Sequence of the second protein:
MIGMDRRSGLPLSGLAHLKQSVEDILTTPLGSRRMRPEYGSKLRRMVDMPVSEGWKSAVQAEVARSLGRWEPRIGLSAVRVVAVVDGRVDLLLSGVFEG

Contacts between the two chains:
Residue P363 in the first protein interacts with residue P50 in the second protein (closest heavy-atom distance 3.3 Å).
Residue E366 in the first protein interacts with residue V47 in the second protein (closest heavy-atom distance 3.5 Å).
Residue R371 in the first protein is in contact with residue L93 in the second protein (closest heavy-atom distance 3.0 Å).
Residue S219 in the first protein contacts residue P50 in the second protein (closest heavy-atom distance 3.7 Å).
Residue Y264 in the first protein contacts residue R45 in the second protein (closest heavy-atom distance 3.3 Å).
Residue T375 in the first protein interacts with residue V96 in the second protein (closest heavy-atom distance 3.3 Å).
Residue W267 in the first protein contacts residue R44 in the second protein (closest heavy-atom distance 3.5 Å).
Residue F280 in the first protein interacts with residue D86 in the second protein (closest heavy-atom distance 3.7 Å).
Residue F370 in the first protein is in contact with residue L91 in the second protein (closest heavy-atom distance 3.4 Å).
Residue N367 in the first protein is in contact with residue V89 in the second protein (closest heavy-atom distance 2.8 Å).
Residue R371 in the first protein interacts with residue L91 in the second protein (closest heavy-atom distance 2.9 Å).
Residue R260 in the first protein interacts with residue R45 in the second protein (closest heavy-atom distance 3.0 Å).
Residue N367 in the first protein contacts residue R88 in the second protein (closest heavy-atom distance 3.4 Å).
Residue N223 in the first protein interacts with residue R45 in the second protein (closest heavy-atom distance 3.4 Å).
Residue E366 in the first protein contacts residue G87 in the second protein (closest heavy-atom distance 3.2 Å).
Residue P364 in the first protein contacts residue G87 in the second protein (closest heavy-atom distance 3.4 Å).
Residue F370 in the first protein is in contact with residue E23 in the second protein (closest heavy-atom distance 3.6 Å).
Residue T375 in the first protein interacts with residue G95 in the second protein (closest heavy-atom distance 3.5 Å).
Residue S220 in the first protein contacts residue D48 in the second protein (closest heavy-atom distance 2.8 Å).
Residue R260 in the first protein contacts residue R44 in the second protein (closest heavy-atom distance 3.4 Å).
Residue N269 in the first protein interacts with residue D48 in the second protein (closest heavy-atom distance 2.6 Å).
Residue E373 in the first protein interacts with residue G95 in the second protein (closest heavy-atom distance 3.4 Å).
Residue V372 in the first protein interacts with residue K19 in the second protein (closest heavy-atom distance 3.1 Å).
Residue R270 in the first protein interacts with residue D86 in the second protein (closest heavy-atom distance 3.4 Å).
Residue V372 in the first protein is in contact with residue L93 in the second protein (closest heavy-atom distance 3.4 Å).
Residue N223 in the first protein is in contact with residue R44 in the second protein (closest heavy-atom distance 2.5 Å).
Residue A365 in the first protein contacts residue M49 in the second protein (closest heavy-atom distance 2.6 Å).
Residue A365 in the first protein contacts residue W55 in the second protein (closest heavy-atom distance 3.6 Å).
Residue V374 in the first protein interacts with residue G95 in the second protein (closest heavy-atom distance 3.3 Å).
Residue E373 in the first protein interacts with residue L93 in the second protein (closest heavy-atom distance 2.9 Å).
Residue D376 in the first protein is in contact with residue V96 in the second protein (closest heavy-atom distance 3.7 Å).
Residue P364 in the first protein contacts residue D48 in the second protein (closest heavy-atom distance 3.3 Å).
Residue A365 in the first protein interacts with residue G87 in the second protein (closest heavy-atom distance 3.7 Å).
Residue A365 in the first protein contacts residue V47 in the second protein (closest heavy-atom distance 3.6 Å).
Residue A365 in the first protein contacts residue D48 in the second protein (closest heavy-atom distance 2.6 Å).
Residue V374 in the first protein contacts residue I74 in the second protein (closest heavy-atom distance 3.8 Å).
Residue N369 in the first protein contacts residue L91 in the second protein (closest heavy-atom distance 2.8 Å).
Residue E366 in the first protein contacts residue D86 in the second protein (closest heavy-atom distance 3.7 Å).
Residue R371 in the first protein interacts with residue L92 in the second protein (closest heavy-atom distance 3.6 Å).
Residue S222 in the first protein interacts with residue D48 in the second protein (closest heavy-atom distance 2.6 Å).
Residue N369 in the first protein is in contact with residue D90 in the second protein (closest heavy-atom distance 3.6 Å).
Residue P368 in the first protein is in contact with residue V89 in the second protein (closest heavy-atom distance 3.3 Å).
Residue R265 in the first protein interacts with residue R45 in the second protein (closest heavy-atom distance 3.2 Å).
Residue E373 in the first protein is in contact with residue K19 in the second protein (closest heavy-atom distance 3.6 Å).
Residue D376 in the first protein interacts with residue F97 in the second protein (closest heavy-atom distance 3.5 Å).
Residue N367 in the first protein is in contact with residue G87 in the second protein (closest heavy-atom distance 3.3 Å).
Residue N223 in the first protein interacts with residue V47 in the second protein (closest heavy-atom distance 2.8 Å).
Residue T375 in the first protein contacts residue F97 in the second protein (closest heavy-atom distance 2.8 Å).
Residue F280 in the first protein is in contact with residue G87 in the second protein (closest heavy-atom distance 3.4 Å).
Residue P364 in the first protein contacts residue M49 in the second protein (closest heavy-atom distance 3.4 Å).
Residue N369 in the first protein interacts with residue V89 in the second protein (closest heavy-atom distance 2.9 Å).
Residue D240 in the first protein is in contact with residue R44 in the second protein (closest heavy-atom distance 3.8 Å).
Residue E373 in the first protein contacts residue L92 in the second protein (closest heavy-atom distance 3.4 Å).
Residue A365 in the first protein contacts residue V51 in the second protein (closest heavy-atom distance 3.6 Å).
Residue P363 in the first protein interacts with residue V51 in the second protein (closest heavy-atom distance 2.8 Å).
Residue D240 in the first protein is in contact with residue T27 in the second protein (closest heavy-atom distance 3.7 Å).
Residue F238 in the first protein contacts residue R44 in the second protein (closest heavy-atom distance 3.3 Å).
Residue N369 in the first protein is in contact with residue R88 in the second protein (closest heavy-atom distance 3.2 Å).
Residue F370 in the first protein is in contact with residue L43 in the second protein (closest heavy-atom distance 3.6 Å).
Residue W218 in the first protein contacts residue P50 in the second protein (closest heavy-atom distance 3.6 Å).

Sequence of the first protein:
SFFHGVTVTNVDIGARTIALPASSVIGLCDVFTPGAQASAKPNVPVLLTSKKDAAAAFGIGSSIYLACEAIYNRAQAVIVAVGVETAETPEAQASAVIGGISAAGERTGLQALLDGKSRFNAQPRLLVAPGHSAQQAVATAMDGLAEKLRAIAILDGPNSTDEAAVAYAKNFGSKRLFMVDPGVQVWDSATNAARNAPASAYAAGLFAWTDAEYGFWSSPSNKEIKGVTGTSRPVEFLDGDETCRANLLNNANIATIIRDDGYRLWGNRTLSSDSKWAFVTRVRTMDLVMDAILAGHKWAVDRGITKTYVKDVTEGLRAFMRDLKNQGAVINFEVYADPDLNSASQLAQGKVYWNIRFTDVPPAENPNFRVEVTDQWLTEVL

This data describes a binding interaction between two proteins.